Sequence of protein 2:
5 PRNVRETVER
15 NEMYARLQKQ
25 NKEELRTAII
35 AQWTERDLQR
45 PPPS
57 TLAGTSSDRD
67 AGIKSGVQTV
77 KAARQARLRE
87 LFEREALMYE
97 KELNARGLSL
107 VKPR

Sequence of protein 1:
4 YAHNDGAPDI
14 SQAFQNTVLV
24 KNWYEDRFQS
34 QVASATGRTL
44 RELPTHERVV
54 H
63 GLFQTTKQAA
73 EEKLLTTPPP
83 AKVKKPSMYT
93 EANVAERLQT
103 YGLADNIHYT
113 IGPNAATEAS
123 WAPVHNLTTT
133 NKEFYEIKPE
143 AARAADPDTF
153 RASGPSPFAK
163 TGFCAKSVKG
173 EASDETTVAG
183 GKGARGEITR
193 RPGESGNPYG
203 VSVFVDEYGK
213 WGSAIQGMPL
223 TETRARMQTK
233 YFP

Contacts between the two chains:
Residue A117 in protein 1 contacts residue K70 in protein 2 (closest heavy-atom distance 4.0 Å).
Residue A106 in protein 1 contacts residue R83 in protein 2 (closest heavy-atom distance 3.1 Å).
Residue L100 in protein 1 interacts with residue A79 in protein 2 (closest heavy-atom distance 5.0 Å).
Residue Y91 in protein 1 contacts residue L58 in protein 2 (closest heavy-atom distance 3.4 Å).
Residue I113 in protein 1 is in contact with residue K70 in protein 2 (closest heavy-atom distance 3.7 Å).
Residue S89 in protein 1 interacts with residue V73 in protein 2 (closest heavy-atom distance 4.8 Å).
Residue E93 in protein 1 interacts with residue L58 in protein 2 (closest heavy-atom distance 2.9 Å).
Residue A106 in protein 1 contacts residue A79 in protein 2 (closest heavy-atom distance 4.8 Å).
Residue A118 in protein 1 is in contact with residue T75 in protein 2 (closest heavy-atom distance 4.9 Å).
Residue S89 in protein 1 contacts residue L58 in protein 2 (closest heavy-atom distance 4.8 Å).
Residue P115 in protein 1 contacts residue G68 in protein 2 (closest heavy-atom distance 4.0 Å).
Residue T92 in protein 1 contacts residue L58 in protein 2 (closest heavy-atom distance 4.3 Å).
Residue L105 in protein 1 contacts residue A79 in protein 2 (closest heavy-atom distance 4.8 Å).
Residue A106 in protein 1 interacts with residue A82 in protein 2 (closest heavy-atom distance 3.3 Å).
Residue N116 in protein 1 contacts residue T75 in protein 2 (closest heavy-atom distance 3.7 Å).
Residue Y103 in protein 1 contacts residue R83 in protein 2 (closest heavy-atom distance 3.6 Å).
Residue N116 in protein 1 contacts residue I69 in protein 2 (closest heavy-atom distance 3.2 Å).
Residue V96 in protein 1 contacts residue T57 in protein 2 (closest heavy-atom distance 3.5 Å).
Residue A117 in protein 1 interacts with residue S71 in protein 2 (closest heavy-atom distance 4.6 Å).
Residue L105 in protein 1 interacts with residue R83 in protein 2 (closest heavy-atom distance 4.6 Å).
Residue L100 in protein 1 contacts residue V76 in protein 2 (closest heavy-atom distance 3.9 Å).
Residue Y91 in protein 1 is in contact with residue V76 in protein 2 (closest heavy-atom distance 3.8 Å).
Residue P115 in protein 1 is in contact with residue I69 in protein 2 (closest heavy-atom distance 3.2 Å).
Residue I113 in protein 1 is in contact with residue T75 in protein 2 (closest heavy-atom distance 3.8 Å).
Residue Y103 in protein 1 contacts residue R80 in protein 2 (closest heavy-atom distance 2.7 Å).
Residue T119 in protein 1 is in contact with residue I69 in protein 2 (closest heavy-atom distance 4.3 Å).
Residue I113 in protein 1 interacts with residue A79 in protein 2 (closest heavy-atom distance 5.0 Å).
Residue A117 in protein 1 contacts residue I69 in protein 2 (closest heavy-atom distance 3.8 Å).
Residue A117 in protein 1 is in contact with residue G72 in protein 2 (closest heavy-atom distance 4.2 Å).
Residue G104 in protein 1 interacts with residue A79 in protein 2 (closest heavy-atom distance 3.6 Å).
Residue Y103 in protein 1 is in contact with residue A79 in protein 2 (closest heavy-atom distance 4.2 Å).
Residue V96 in protein 1 interacts with residue G72 in protein 2 (closest heavy-atom distance 4.2 Å).
Residue M90 in protein 1 contacts residue R80 in protein 2 (closest heavy-atom distance 4.2 Å).
Residue Y91 in protein 1 interacts with residue R80 in protein 2 (closest heavy-atom distance 2.9 Å).
Residue R99 in protein 1 contacts residue V76 in protein 2 (closest heavy-atom distance 4.2 Å).
Residue Y91 in protein 1 is in contact with residue K77 in protein 2 (closest heavy-atom distance 4.3 Å).
Residue V96 in protein 1 interacts with residue L58 in protein 2 (closest heavy-atom distance 4.7 Å).
Residue E93 in protein 1 is in contact with residue T57 in protein 2 (closest heavy-atom distance 3.3 Å).
Residue I109 in protein 1 interacts with residue A79 in protein 2 (closest heavy-atom distance 5.0 Å).
Residue P115 in protein 1 contacts residue K70 in protein 2 (closest heavy-atom distance 3.5 Å).
Residue D107 in protein 1 contacts residue R83 in protein 2 (closest heavy-atom distance 3.0 Å).
Residue A106 in protein 1 is in contact with residue E86 in protein 2 (closest heavy-atom distance 4.9 Å).
Residue Y91 in protein 1 is in contact with residue V73 in protein 2 (closest heavy-atom distance 4.7 Å).
Residue E120 in protein 1 interacts with residue I69 in protein 2 (closest heavy-atom distance 3.5 Å).
Residue V96 in protein 1 is in contact with residue V76 in protein 2 (closest heavy-atom distance 4.4 Å).
Residue I109 in protein 1 is in contact with residue A82 in protein 2 (closest heavy-atom distance 4.3 Å).
Residue I109 in protein 1 contacts residue A78 in protein 2 (closest heavy-atom distance 5.0 Å).
Residue A117 in protein 1 interacts with residue T75 in protein 2 (closest heavy-atom distance 4.2 Å).
Residue D107 in protein 1 is in contact with residue E86 in protein 2 (closest heavy-atom distance 2.6 Å).
Residue N108 in protein 1 contacts residue R85 in protein 2 (closest heavy-atom distance 4.1 Å).
Residue N116 in protein 1 contacts residue K70 in protein 2 (closest heavy-atom distance 4.8 Å).
Residue L100 in protein 1 interacts with residue T75 in protein 2 (closest heavy-atom distance 4.0 Å).
Residue I113 in protein 1 is in contact with residue A78 in protein 2 (closest heavy-atom distance 4.3 Å).
Residue Y103 in protein 1 contacts residue V76 in protein 2 (closest heavy-atom distance 4.0 Å).
Residue V96 in protein 1 is in contact with residue V73 in protein 2 (closest heavy-atom distance 4.7 Å).

The following describes two proteins that form a bound complex.